Sequence of chain B:
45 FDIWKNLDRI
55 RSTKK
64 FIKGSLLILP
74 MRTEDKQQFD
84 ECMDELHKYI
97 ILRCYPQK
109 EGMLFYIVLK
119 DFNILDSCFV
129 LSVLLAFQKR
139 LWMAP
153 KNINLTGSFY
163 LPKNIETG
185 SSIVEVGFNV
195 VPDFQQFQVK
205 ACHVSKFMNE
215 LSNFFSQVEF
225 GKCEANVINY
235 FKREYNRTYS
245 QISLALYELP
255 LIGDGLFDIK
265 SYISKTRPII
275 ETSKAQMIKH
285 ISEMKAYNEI

Sequence of chain A:
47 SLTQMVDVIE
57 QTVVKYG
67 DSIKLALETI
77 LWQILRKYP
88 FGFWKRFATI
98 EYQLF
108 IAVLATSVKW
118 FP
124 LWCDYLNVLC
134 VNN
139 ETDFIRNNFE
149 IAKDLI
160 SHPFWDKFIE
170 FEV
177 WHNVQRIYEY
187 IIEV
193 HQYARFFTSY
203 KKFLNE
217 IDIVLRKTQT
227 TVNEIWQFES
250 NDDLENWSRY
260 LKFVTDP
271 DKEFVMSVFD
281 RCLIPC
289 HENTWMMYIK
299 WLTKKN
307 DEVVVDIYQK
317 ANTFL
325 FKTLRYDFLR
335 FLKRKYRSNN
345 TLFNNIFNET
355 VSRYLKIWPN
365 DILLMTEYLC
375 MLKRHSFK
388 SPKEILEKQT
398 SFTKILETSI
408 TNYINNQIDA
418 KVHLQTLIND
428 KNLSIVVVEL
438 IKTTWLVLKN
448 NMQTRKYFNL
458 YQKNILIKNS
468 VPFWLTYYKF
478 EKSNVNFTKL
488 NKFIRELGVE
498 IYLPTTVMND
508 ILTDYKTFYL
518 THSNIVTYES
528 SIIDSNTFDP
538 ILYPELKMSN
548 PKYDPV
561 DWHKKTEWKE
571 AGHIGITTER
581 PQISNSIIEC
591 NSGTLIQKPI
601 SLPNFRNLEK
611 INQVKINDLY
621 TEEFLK

Interface contacts:
Residue E526 in chain A contacts residue I155 in chain B (closest heavy-atom distance 3.3 Å).
Residue D531 in chain A is in contact with residue A205 in chain B (closest heavy-atom distance 4.7 Å).
Residue S527 in chain A is in contact with residue I155 in chain B (closest heavy-atom distance 3.8 Å).
Residue E526 in chain A contacts residue M141 in chain B (closest heavy-atom distance 4.2 Å).
Residue I522 in chain A interacts with residue W140 in chain B (closest heavy-atom distance 3.9 Å).
Residue D531 in chain A interacts with residue N156 in chain B (closest heavy-atom distance 4.1 Å).
Residue E526 in chain A is in contact with residue K137 in chain B (closest heavy-atom distance 3.5 Å).
Residue D531 in chain A contacts residue H207 in chain B (closest heavy-atom distance 3.1 Å).
Residue V523 in chain A interacts with residue M141 in chain B (closest heavy-atom distance 3.8 Å).
Residue V523 in chain A contacts residue I155 in chain B (closest heavy-atom distance 3.9 Å).

The following describes two proteins that form a bound complex.